Contacts between the two chains:
Residue L346 in the first protein interacts with residue N347 in the second protein (closest heavy-atom distance 3.7 Å).
Residue R451 in the first protein interacts with residue L353 in the second protein (closest heavy-atom distance 4.1 Å).
Residue L437 in the first protein interacts with residue I344 in the second protein (closest heavy-atom distance 4.8 Å).
Residue L436 in the first protein is in contact with residue D337 in the second protein (closest heavy-atom distance 3.3 Å).
Residue I445 in the first protein interacts with residue I344 in the second protein (closest heavy-atom distance 4.2 Å).
Residue H433 in the first protein is in contact with residue T340 in the second protein (closest heavy-atom distance 3.4 Å).
Residue Y350 in the first protein interacts with residue R32 in the second protein (closest heavy-atom distance 3.5 Å).
Residue S354 in the first protein interacts with residue E28 in the second protein (closest heavy-atom distance 4.8 Å).
Residue W535 in the first protein is in contact with residue L353 in the second protein (closest heavy-atom distance 3.2 Å).
Residue T348 in the first protein interacts with residue L194 in the second protein (closest heavy-atom distance 3.8 Å).
Residue I445 in the first protein is in contact with residue L348 in the second protein (closest heavy-atom distance 4.0 Å).
Residue Y262 in the first protein is in contact with residue D350 in the second protein (closest heavy-atom distance 4.2 Å).
Residue G435 in the first protein contacts residue D337 in the second protein (closest heavy-atom distance 3.6 Å).
Residue K444 in the first protein is in contact with residue F354 in the second protein (closest heavy-atom distance 3.2 Å).
Residue E447 in the first protein contacts residue F354 in the second protein (closest heavy-atom distance 4.1 Å).
Residue L452 in the first protein interacts with residue L353 in the second protein (closest heavy-atom distance 4.5 Å).
Residue F343 in the first protein contacts residue C351 in the second protein (closest heavy-atom distance 4.2 Å).
Residue S342 in the first protein interacts with residue C351 in the second protein (closest heavy-atom distance 3.0 Å).
Residue T349 in the first protein is in contact with residue A31 in the second protein (closest heavy-atom distance 3.9 Å).
Residue A264 in the first protein contacts residue G352 in the second protein (closest heavy-atom distance 4.3 Å).
Residue W339 in the first protein interacts with residue C351 in the second protein (closest heavy-atom distance 3.1 Å).
Residue P434 in the first protein contacts residue K192 in the second protein (closest heavy-atom distance 3.9 Å).
Residue S438 in the first protein interacts with residue D341 in the second protein (closest heavy-atom distance 2.6 Å).
Residue A264 in the first protein interacts with residue D350 in the second protein (closest heavy-atom distance 4.2 Å).
Residue T349 in the first protein contacts residue V34 in the second protein (closest heavy-atom distance 3.5 Å).
Residue A441 in the first protein contacts residue D341 in the second protein (closest heavy-atom distance 3.3 Å).
Residue G435 in the first protein contacts residue F336 in the second protein (closest heavy-atom distance 4.5 Å).
Residue R261 in the first protein contacts residue G352 in the second protein (closest heavy-atom distance 4.0 Å).
Residue H433 in the first protein is in contact with residue I344 in the second protein (closest heavy-atom distance 4.2 Å).
Residue G435 in the first protein is in contact with residue K192 in the second protein (closest heavy-atom distance 4.7 Å).
Residue T349 in the first protein interacts with residue I343 in the second protein (closest heavy-atom distance 4.3 Å).
Residue R261 in the first protein contacts residue D350 in the second protein (closest heavy-atom distance 3.4 Å).
Residue T348 in the first protein contacts residue R32 in the second protein (closest heavy-atom distance 4.5 Å).
Residue G435 in the first protein interacts with residue Q333 in the second protein (closest heavy-atom distance 3.9 Å).
Residue W339 in the first protein contacts residue L353 in the second protein (closest heavy-atom distance 3.9 Å).
Residue A264 in the first protein interacts with residue C351 in the second protein (closest heavy-atom distance 4.3 Å).
Residue K440 in the first protein contacts residue D341 in the second protein (closest heavy-atom distance 4.4 Å).
Residue T448 in the first protein is in contact with residue F354 in the second protein (closest heavy-atom distance 4.5 Å).
Residue P263 in the first protein interacts with residue C351 in the second protein (closest heavy-atom distance 3.8 Å).
Residue A345 in the first protein interacts with residue N347 in the second protein (closest heavy-atom distance 4.0 Å).
Residue F343 in the first protein interacts with residue L353 in the second protein (closest heavy-atom distance 3.8 Å).
Residue T349 in the first protein interacts with residue R32 in the second protein (closest heavy-atom distance 3.2 Å).
Residue L346 in the first protein contacts residue L348 in the second protein (closest heavy-atom distance 4.0 Å).
Residue W535 in the first protein interacts with residue G352 in the second protein (closest heavy-atom distance 4.5 Å).
Residue T448 in the first protein interacts with residue L353 in the second protein (closest heavy-atom distance 3.1 Å).
Residue K440 in the first protein contacts residue K345 in the second protein (closest heavy-atom distance 3.6 Å).
Residue T448 in the first protein contacts residue L348 in the second protein (closest heavy-atom distance 4.3 Å).
Residue G347 in the first protein is in contact with residue I343 in the second protein (closest heavy-atom distance 3.7 Å).
Residue G347 in the first protein is in contact with residue I344 in the second protein (closest heavy-atom distance 4.4 Å).
Residue H433 in the first protein interacts with residue D337 in the second protein (closest heavy-atom distance 4.6 Å).
Residue S342 in the first protein contacts residue N347 in the second protein (closest heavy-atom distance 3.5 Å).
Residue T349 in the first protein is in contact with residue L194 in the second protein (closest heavy-atom distance 4.5 Å).
Residue L346 in the first protein contacts residue I344 in the second protein (closest heavy-atom distance 4.4 Å).
Residue L267 in the first protein interacts with residue G352 in the second protein (closest heavy-atom distance 4.6 Å).
Residue R261 in the first protein interacts with residue K349 in the second protein (closest heavy-atom distance 2.8 Å).
Residue P263 in the first protein contacts residue D350 in the second protein (closest heavy-atom distance 3.8 Å).
Residue T348 in the first protein is in contact with residue I343 in the second protein (closest heavy-atom distance 4.4 Å).
Residue K444 in the first protein interacts with residue L348 in the second protein (closest heavy-atom distance 4.5 Å).
Residue F343 in the first protein is in contact with residue L348 in the second protein (closest heavy-atom distance 3.6 Å).
Residue H433 in the first protein interacts with residue F336 in the second protein (closest heavy-atom distance 4.5 Å).

Sequence of the first protein:
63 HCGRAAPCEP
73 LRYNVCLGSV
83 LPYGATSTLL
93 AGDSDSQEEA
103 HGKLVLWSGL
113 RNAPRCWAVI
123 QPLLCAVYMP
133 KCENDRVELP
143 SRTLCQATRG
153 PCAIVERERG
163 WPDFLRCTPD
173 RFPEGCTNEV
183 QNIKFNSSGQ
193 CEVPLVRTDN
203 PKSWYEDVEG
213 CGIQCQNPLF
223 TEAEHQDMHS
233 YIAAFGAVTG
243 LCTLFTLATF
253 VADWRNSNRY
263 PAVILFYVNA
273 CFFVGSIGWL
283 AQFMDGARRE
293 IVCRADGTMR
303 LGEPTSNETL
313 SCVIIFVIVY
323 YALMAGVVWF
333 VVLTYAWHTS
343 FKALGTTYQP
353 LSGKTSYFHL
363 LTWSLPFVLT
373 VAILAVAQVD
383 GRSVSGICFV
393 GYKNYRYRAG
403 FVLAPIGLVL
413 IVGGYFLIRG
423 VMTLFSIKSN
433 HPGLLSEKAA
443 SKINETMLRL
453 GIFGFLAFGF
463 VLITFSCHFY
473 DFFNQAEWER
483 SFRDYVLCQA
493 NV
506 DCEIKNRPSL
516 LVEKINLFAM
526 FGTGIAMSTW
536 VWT

This data describes a binding interaction between two proteins.

Sequence of the second protein:
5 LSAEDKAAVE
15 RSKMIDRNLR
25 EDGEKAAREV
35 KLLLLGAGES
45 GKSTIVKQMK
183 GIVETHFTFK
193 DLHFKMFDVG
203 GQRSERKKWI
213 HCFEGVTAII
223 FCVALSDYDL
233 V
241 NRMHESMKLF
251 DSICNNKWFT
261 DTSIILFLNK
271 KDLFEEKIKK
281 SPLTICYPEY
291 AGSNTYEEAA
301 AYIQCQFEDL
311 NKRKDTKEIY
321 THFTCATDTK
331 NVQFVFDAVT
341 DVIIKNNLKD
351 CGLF